Sequence of the first protein:
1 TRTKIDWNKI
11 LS

This data describes a binding interaction between two proteins.

Residue-level contacts at the interface:
Residue F77 in the second protein interacts with residue W7 in the first protein (closest heavy-atom distance 4.0 Å).
Residue E46 in the second protein interacts with residue I10 in the first protein (closest heavy-atom distance 3.2 Å).
Residue F88 in the second protein is in contact with residue T3 in the first protein (closest heavy-atom distance 3.9 Å).
Residue F44 in the second protein interacts with residue K4 in the first protein (closest heavy-atom distance 4.8 Å).
Residue K56 in the second protein is in contact with residue L11 in the first protein (closest heavy-atom distance 3.7 Å).
Residue E47 in the second protein interacts with residue K4 in the first protein (closest heavy-atom distance 3.7 Å).
Residue E47 in the second protein is in contact with residue W7 in the first protein (closest heavy-atom distance 3.4 Å).
Residue E46 in the second protein is in contact with residue W7 in the first protein (closest heavy-atom distance 3.3 Å).
Residue M80 in the second protein contacts residue I10 in the first protein (closest heavy-atom distance 3.2 Å).
Residue F88 in the second protein is in contact with residue I5 in the first protein (closest heavy-atom distance 3.9 Å).
Residue L45 in the second protein is in contact with residue I5 in the first protein (closest heavy-atom distance 4.0 Å).
Residue V53 in the second protein contacts residue W7 in the first protein (closest heavy-atom distance 3.5 Å).
Residue V57 in the second protein interacts with residue W7 in the first protein (closest heavy-atom distance 3.3 Å).
Residue I48 in the second protein is in contact with residue W7 in the first protein (closest heavy-atom distance 3.5 Å).
Residue V53 in the second protein contacts residue L11 in the first protein (closest heavy-atom distance 4.2 Å).
Residue M80 in the second protein contacts residue W7 in the first protein (closest heavy-atom distance 4.9 Å).
Residue A84 in the second protein is in contact with residue I5 in the first protein (closest heavy-atom distance 4.7 Å).
Residue L45 in the second protein interacts with residue W7 in the first protein (closest heavy-atom distance 4.7 Å).
Residue T60 in the second protein contacts residue L11 in the first protein (closest heavy-atom distance 4.4 Å).
Residue H43 in the second protein is in contact with residue K4 in the first protein (closest heavy-atom distance 4.0 Å).
Residue E46 in the second protein contacts residue K4 in the first protein (closest heavy-atom distance 4.6 Å).
Residue V57 in the second protein interacts with residue L11 in the first protein (closest heavy-atom distance 3.6 Å).
Residue I37 in the second protein is in contact with residue W7 in the first protein (closest heavy-atom distance 4.0 Å).
Residue E87 in the second protein is in contact with residue K9 in the first protein (closest heavy-atom distance 3.5 Å).
Residue A84 in the second protein interacts with residue I10 in the first protein (closest heavy-atom distance 3.6 Å).
Residue F44 in the second protein interacts with residue R2 in the first protein (closest heavy-atom distance 4.0 Å).
Residue L45 in the second protein contacts residue K4 in the first protein (closest heavy-atom distance 3.4 Å).

Sequence of the second protein:
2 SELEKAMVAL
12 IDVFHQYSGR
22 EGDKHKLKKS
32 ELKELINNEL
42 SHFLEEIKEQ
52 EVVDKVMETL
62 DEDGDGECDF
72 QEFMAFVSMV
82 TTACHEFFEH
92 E